These two protein chains interact to form a complex.

Residue-level contacts at the interface:
Residue D140 in protein 1 interacts with residue I276 in protein 2 (closest heavy-atom distance 3.6 Å).
Residue G49 in protein 1 is in contact with residue L275 in protein 2 (closest heavy-atom distance 3.3 Å).
Residue A46 in protein 1 contacts residue L272 in protein 2 (closest heavy-atom distance 3.5 Å).
Residue P494 in protein 1 interacts with residue S264 in protein 2 (closest heavy-atom distance 3.8 Å).
Residue P494 in protein 1 contacts residue V260 in protein 2 (closest heavy-atom distance 4.3 Å).
Residue Q469 in protein 1 interacts with residue E244 in protein 2 (closest heavy-atom distance 3.7 Å).
Residue Q469 in protein 1 is in contact with residue F245 in protein 2 (closest heavy-atom distance 3.4 Å).
Residue D50 in protein 1 is in contact with residue L272 in protein 2 (closest heavy-atom distance 3.6 Å).
Residue S503 in protein 1 interacts with residue R267 in protein 2 (closest heavy-atom distance 3.5 Å).
Residue C479 in protein 1 contacts residue Y250 in protein 2 (closest heavy-atom distance 3.5 Å).
Residue R61 in protein 1 is in contact with residue Y261 in protein 2 (closest heavy-atom distance 3.6 Å).
Residue S503 in protein 1 interacts with residue V270 in protein 2 (closest heavy-atom distance 4.1 Å).
Residue E502 in protein 1 is in contact with residue R267 in protein 2 (closest heavy-atom distance 3.6 Å).
Residue R466 in protein 1 contacts residue L242 in protein 2 (closest heavy-atom distance 3.6 Å).
Residue S503 in protein 1 contacts residue A271 in protein 2 (closest heavy-atom distance 3.7 Å).
Residue I482 in protein 1 contacts residue Y250 in protein 2 (closest heavy-atom distance 3.7 Å).
Residue E62 in protein 1 is in contact with residue S268 in protein 2 (closest heavy-atom distance 3.6 Å).
Residue T465 in protein 1 interacts with residue L242 in protein 2 (closest heavy-atom distance 3.6 Å).
Residue V487 in protein 1 contacts residue T253 in protein 2 (closest heavy-atom distance 3.9 Å).
Residue I476 in protein 1 contacts residue K247 in protein 2 (closest heavy-atom distance 3.9 Å).
Residue Y497 in protein 1 contacts residue S268 in protein 2 (closest heavy-atom distance 3.4 Å).
Residue S45 in protein 1 is in contact with residue I276 in protein 2 (closest heavy-atom distance 3.4 Å).
Residue M490 in protein 1 is in contact with residue M257 in protein 2 (closest heavy-atom distance 3.5 Å).
Residue S486 in protein 1 is in contact with residue T253 in protein 2 (closest heavy-atom distance 3.4 Å).
Residue H483 in protein 1 contacts residue T253 in protein 2 (closest heavy-atom distance 3.4 Å).
Residue C479 in protein 1 contacts residue K247 in protein 2 (closest heavy-atom distance 3.8 Å).
Residue H483 in protein 1 contacts residue F249 in protein 2 (closest heavy-atom distance 3.6 Å).
Residue S486 in protein 1 contacts residue M257 in protein 2 (closest heavy-atom distance 3.4 Å).
Residue L501 in protein 1 interacts with residue N278 in protein 2 (closest heavy-atom distance 3.8 Å).
Residue L68 in protein 1 contacts residue L272 in protein 2 (closest heavy-atom distance 3.8 Å).
Residue L63 in protein 1 interacts with residue S268 in protein 2 (closest heavy-atom distance 3.5 Å).
Residue H483 in protein 1 contacts residue Y250 in protein 2 (closest heavy-atom distance 3.3 Å).
Residue H473 in protein 1 is in contact with residue F245 in protein 2 (closest heavy-atom distance 3.5 Å).
Residue R466 in protein 1 contacts residue F245 in protein 2 (closest heavy-atom distance 3.3 Å).
Residue T67 in protein 1 contacts residue V269 in protein 2 (closest heavy-atom distance 3.7 Å).
Residue Q469 in protein 1 contacts residue Q243 in protein 2 (closest heavy-atom distance 3.6 Å).
Residue P493 in protein 1 interacts with residue S264 in protein 2 (closest heavy-atom distance 4.0 Å).
Residue E62 in protein 1 interacts with residue Y261 in protein 2 (closest heavy-atom distance 3.1 Å).
Residue M490 in protein 1 contacts residue Q256 in protein 2 (closest heavy-atom distance 3.5 Å).
Residue F472 in protein 1 contacts residue K247 in protein 2 (closest heavy-atom distance 3.7 Å).
Residue T67 in protein 1 contacts residue S268 in protein 2 (closest heavy-atom distance 3.6 Å).
Residue A489 in protein 1 interacts with residue M257 in protein 2 (closest heavy-atom distance 4.1 Å).
Residue D50 in protein 1 interacts with residue L275 in protein 2 (closest heavy-atom distance 3.5 Å).
Residue L63 in protein 1 interacts with residue L272 in protein 2 (closest heavy-atom distance 4.1 Å).
Residue L501 in protein 1 is in contact with residue A271 in protein 2 (closest heavy-atom distance 3.9 Å).
Residue I476 in protein 1 contacts residue V246 in protein 2 (closest heavy-atom distance 3.4 Å).
Residue M490 in protein 1 is in contact with residue V260 in protein 2 (closest heavy-atom distance 3.6 Å).
Residue A489 in protein 1 contacts residue Y261 in protein 2 (closest heavy-atom distance 3.8 Å).
Residue L501 in protein 1 contacts residue N274 in protein 2 (closest heavy-atom distance 3.4 Å).
Residue Y497 in protein 1 contacts residue S264 in protein 2 (closest heavy-atom distance 3.7 Å).
Residue I476 in protein 1 interacts with residue F245 in protein 2 (closest heavy-atom distance 3.9 Å).
Residue P493 in protein 1 is in contact with residue Y261 in protein 2 (closest heavy-atom distance 3.8 Å).
Residue R475 in protein 1 interacts with residue K247 in protein 2 (closest heavy-atom distance 4.3 Å).
Residue M490 in protein 1 interacts with residue T253 in protein 2 (closest heavy-atom distance 3.9 Å).
Residue R466 in protein 1 is in contact with residue Q243 in protein 2 (closest heavy-atom distance 3.2 Å).
Residue T67 in protein 1 contacts residue L272 in protein 2 (closest heavy-atom distance 3.8 Å).
Residue Y497 in protein 1 is in contact with residue R267 in protein 2 (closest heavy-atom distance 3.8 Å).
Residue A46 in protein 1 interacts with residue H273 in protein 2 (closest heavy-atom distance 4.1 Å).
Residue P494 in protein 1 is in contact with residue R267 in protein 2 (closest heavy-atom distance 3.5 Å).
Residue S486 in protein 1 is in contact with residue N254 in protein 2 (closest heavy-atom distance 3.4 Å).

Sequence of protein 2:
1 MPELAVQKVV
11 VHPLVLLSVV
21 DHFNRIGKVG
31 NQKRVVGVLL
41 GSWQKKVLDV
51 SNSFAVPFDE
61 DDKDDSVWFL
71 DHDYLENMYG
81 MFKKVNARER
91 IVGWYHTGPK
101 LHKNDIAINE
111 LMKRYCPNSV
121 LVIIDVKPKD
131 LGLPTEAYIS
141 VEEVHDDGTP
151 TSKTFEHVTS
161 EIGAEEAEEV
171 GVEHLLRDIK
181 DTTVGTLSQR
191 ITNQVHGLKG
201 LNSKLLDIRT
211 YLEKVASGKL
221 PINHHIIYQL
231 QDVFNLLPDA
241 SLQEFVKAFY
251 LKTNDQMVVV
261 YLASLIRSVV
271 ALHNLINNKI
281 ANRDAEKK

Sequence of protein 1:
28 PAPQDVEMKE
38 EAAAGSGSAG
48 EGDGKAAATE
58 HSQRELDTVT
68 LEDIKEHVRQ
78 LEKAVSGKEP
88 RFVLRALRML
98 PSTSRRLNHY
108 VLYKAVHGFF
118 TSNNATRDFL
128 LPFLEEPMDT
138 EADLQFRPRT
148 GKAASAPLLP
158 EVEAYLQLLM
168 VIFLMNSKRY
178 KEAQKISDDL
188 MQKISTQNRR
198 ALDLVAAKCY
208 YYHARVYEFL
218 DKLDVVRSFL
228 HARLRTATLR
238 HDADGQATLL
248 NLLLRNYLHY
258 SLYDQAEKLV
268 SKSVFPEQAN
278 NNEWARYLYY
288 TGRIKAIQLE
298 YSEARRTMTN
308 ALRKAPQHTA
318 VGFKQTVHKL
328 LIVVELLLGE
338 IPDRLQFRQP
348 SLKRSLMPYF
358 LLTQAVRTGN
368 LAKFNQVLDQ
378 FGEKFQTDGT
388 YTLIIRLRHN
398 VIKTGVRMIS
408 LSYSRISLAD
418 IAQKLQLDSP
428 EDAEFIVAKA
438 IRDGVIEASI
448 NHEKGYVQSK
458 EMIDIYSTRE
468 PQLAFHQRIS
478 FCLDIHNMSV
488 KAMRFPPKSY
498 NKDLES